This data describes a binding interaction between two proteins.

Sequence of protein 1:
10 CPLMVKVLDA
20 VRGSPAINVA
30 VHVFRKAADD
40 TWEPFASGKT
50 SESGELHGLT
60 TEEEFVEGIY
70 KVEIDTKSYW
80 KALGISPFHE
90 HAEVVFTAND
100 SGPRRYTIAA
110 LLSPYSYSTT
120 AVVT

Sequence of protein 2:
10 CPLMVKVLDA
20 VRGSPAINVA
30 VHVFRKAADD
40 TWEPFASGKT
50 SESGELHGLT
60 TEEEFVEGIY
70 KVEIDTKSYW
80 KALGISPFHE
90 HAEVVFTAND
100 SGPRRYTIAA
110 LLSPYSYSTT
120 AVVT

Residue-level contacts at the interface:
Residue H88 in protein 1 interacts with residue V94 in protein 2 (closest heavy-atom distance 3.2 Å).
Residue V122 in protein 1 interacts with residue F87 in protein 2 (closest heavy-atom distance 3.8 Å).
Residue T119 in protein 1 is in contact with residue Y114 in protein 2 (closest heavy-atom distance 3.4 Å).
Residue F87 in protein 1 is in contact with residue I107 in protein 2 (closest heavy-atom distance 3.5 Å).
Residue F87 in protein 1 is in contact with residue Y105 in protein 2 (closest heavy-atom distance 3.6 Å).
Residue I107 in protein 1 interacts with residue F87 in protein 2 (closest heavy-atom distance 3.8 Å).
Residue E92 in protein 1 interacts with residue K70 in protein 2 (closest heavy-atom distance 4.5 Å).
Residue H88 in protein 1 is in contact with residue T118 in protein 2 (closest heavy-atom distance 4.2 Å).
Residue V94 in protein 1 is in contact with residue E89 in protein 2 (closest heavy-atom distance 2.8 Å).
Residue F87 in protein 1 contacts residue V122 in protein 2 (closest heavy-atom distance 3.9 Å).
Residue T118 in protein 1 contacts residue Y114 in protein 2 (closest heavy-atom distance 4.2 Å).
Residue E89 in protein 1 is in contact with residue I68 in protein 2 (closest heavy-atom distance 4.1 Å).
Residue F87 in protein 1 is in contact with residue T96 in protein 2 (closest heavy-atom distance 4.0 Å).
Residue V94 in protein 1 contacts residue H90 in protein 2 (closest heavy-atom distance 3.9 Å).
Residue T96 in protein 1 is in contact with residue E89 in protein 2 (closest heavy-atom distance 2.6 Å).
Residue H88 in protein 1 interacts with residue F95 in protein 2 (closest heavy-atom distance 4.4 Å).
Residue V93 in protein 1 interacts with residue F87 in protein 2 (closest heavy-atom distance 4.2 Å).
Residue E89 in protein 1 interacts with residue V94 in protein 2 (closest heavy-atom distance 2.7 Å).
Residue S115 in protein 1 is in contact with residue T119 in protein 2 (closest heavy-atom distance 3.5 Å).
Residue E92 in protein 1 is in contact with residue V94 in protein 2 (closest heavy-atom distance 4.2 Å).
Residue F87 in protein 1 contacts residue F95 in protein 2 (closest heavy-atom distance 3.3 Å).
Residue Y114 in protein 1 is in contact with residue A120 in protein 2 (closest heavy-atom distance 3.0 Å).
Residue Y114 in protein 1 is in contact with residue T118 in protein 2 (closest heavy-atom distance 4.2 Å).
Residue Y114 in protein 1 contacts residue T119 in protein 2 (closest heavy-atom distance 3.3 Å).
Residue F87 in protein 1 is in contact with residue V94 in protein 2 (closest heavy-atom distance 4.4 Å).
Residue K70 in protein 1 contacts residue E92 in protein 2 (closest heavy-atom distance 4.6 Å).
Residue F87 in protein 1 is in contact with residue A120 in protein 2 (closest heavy-atom distance 3.4 Å).
Residue Y116 in protein 1 is in contact with residue V93 in protein 2 (closest heavy-atom distance 4.5 Å).
Residue I68 in protein 1 is in contact with residue E89 in protein 2 (closest heavy-atom distance 3.9 Å).
Residue A120 in protein 1 is in contact with residue F87 in protein 2 (closest heavy-atom distance 3.5 Å).
Residue T118 in protein 1 interacts with residue S115 in protein 2 (closest heavy-atom distance 2.8 Å).
Residue F95 in protein 1 interacts with residue H88 in protein 2 (closest heavy-atom distance 4.5 Å).
Residue S117 in protein 1 is in contact with residue S117 in protein 2 (closest heavy-atom distance 2.8 Å).
Residue E92 in protein 1 interacts with residue E92 in protein 2 (closest heavy-atom distance 3.1 Å).
Residue T119 in protein 1 contacts residue S115 in protein 2 (closest heavy-atom distance 3.5 Å).
Residue S117 in protein 1 interacts with residue Y116 in protein 2 (closest heavy-atom distance 3.5 Å).
Residue V94 in protein 1 contacts residue E92 in protein 2 (closest heavy-atom distance 4.3 Å).
Residue V122 in protein 1 contacts residue Y114 in protein 2 (closest heavy-atom distance 4.1 Å).
Residue E89 in protein 1 contacts residue T96 in protein 2 (closest heavy-atom distance 2.6 Å).
Residue H90 in protein 1 interacts with residue V94 in protein 2 (closest heavy-atom distance 4.0 Å).
Residue S115 in protein 1 is in contact with residue T118 in protein 2 (closest heavy-atom distance 2.8 Å).
Residue Y116 in protein 1 is in contact with residue S117 in protein 2 (closest heavy-atom distance 3.4 Å).
Residue T118 in protein 1 interacts with residue H88 in protein 2 (closest heavy-atom distance 4.2 Å).
Residue V94 in protein 1 contacts residue F87 in protein 2 (closest heavy-atom distance 4.3 Å).
Residue F87 in protein 1 interacts with residue V93 in protein 2 (closest heavy-atom distance 4.2 Å).
Residue Y114 in protein 1 is in contact with residue V122 in protein 2 (closest heavy-atom distance 4.0 Å).
Residue Y116 in protein 1 interacts with residue E92 in protein 2 (closest heavy-atom distance 2.9 Å).
Residue H88 in protein 1 interacts with residue V93 in protein 2 (closest heavy-atom distance 3.5 Å).
Residue F95 in protein 1 is in contact with residue F87 in protein 2 (closest heavy-atom distance 3.3 Å).
Residue T96 in protein 1 is in contact with residue F87 in protein 2 (closest heavy-atom distance 4.1 Å).
Residue Y105 in protein 1 contacts residue F87 in protein 2 (closest heavy-atom distance 3.6 Å).
Residue A120 in protein 1 contacts residue Y114 in protein 2 (closest heavy-atom distance 3.2 Å).
Residue E89 in protein 1 is in contact with residue F95 in protein 2 (closest heavy-atom distance 4.0 Å).
Residue T118 in protein 1 contacts residue Y116 in protein 2 (closest heavy-atom distance 2.9 Å).
Residue Y116 in protein 1 is in contact with residue Y116 in protein 2 (closest heavy-atom distance 4.1 Å).
Residue V93 in protein 1 interacts with residue H88 in protein 2 (closest heavy-atom distance 3.7 Å).
Residue Y116 in protein 1 contacts residue T118 in protein 2 (closest heavy-atom distance 2.9 Å).
Residue V94 in protein 1 is in contact with residue H88 in protein 2 (closest heavy-atom distance 3.2 Å).
Residue E92 in protein 1 interacts with residue Y116 in protein 2 (closest heavy-atom distance 2.9 Å).
Residue F95 in protein 1 interacts with residue E89 in protein 2 (closest heavy-atom distance 4.0 Å).